Contacts between the two chains:
Residue L100 in protein 1 is in contact with residue N36 in protein 2 (closest heavy-atom distance 3.1 Å).
Residue F68 in protein 1 is in contact with residue F68 in protein 2 (closest heavy-atom distance 3.3 Å).
Residue H93 in protein 1 contacts residue Y39 in protein 2 (closest heavy-atom distance 3.5 Å).
Residue W50 in protein 1 contacts residue Q82 in protein 2 (closest heavy-atom distance 2.9 Å).
Residue H93 in protein 1 interacts with residue S40 in protein 2 (closest heavy-atom distance 3.4 Å).
Residue F14 in protein 1 contacts residue Q126 in protein 2 (closest heavy-atom distance 3.5 Å).
Residue S40 in protein 1 is in contact with residue I97 in protein 2 (closest heavy-atom distance 3.5 Å).
Residue K11 in protein 1 contacts residue Q126 in protein 2 (closest heavy-atom distance 3.6 Å).
Residue S65 in protein 1 interacts with residue F68 in protein 2 (closest heavy-atom distance 4.2 Å).
Residue K15 in protein 1 contacts residue K119 in protein 2 (closest heavy-atom distance 3.2 Å).
Residue Q115 in protein 1 is in contact with residue K26 in protein 2 (closest heavy-atom distance 3.9 Å).
Residue W50 in protein 1 contacts residue R85 in protein 2 (closest heavy-atom distance 4.1 Å).
Residue S40 in protein 1 interacts with residue H93 in protein 2 (closest heavy-atom distance 2.9 Å).
Residue G61 in protein 1 contacts residue F75 in protein 2 (closest heavy-atom distance 3.5 Å).
Residue I89 in protein 1 is in contact with residue L47 in protein 2 (closest heavy-atom distance 3.7 Å).
Residue L47 in protein 1 is in contact with residue K90 in protein 2 (closest heavy-atom distance 3.5 Å).
Residue I97 in protein 1 interacts with residue S40 in protein 2 (closest heavy-atom distance 3.1 Å).
Residue I21 in protein 1 contacts residue L118 in protein 2 (closest heavy-atom distance 3.9 Å).
Residue Q115 in protein 1 is in contact with residue E22 in protein 2 (closest heavy-atom distance 3.6 Å).
Residue T10 in protein 1 is in contact with residue Q126 in protein 2 (closest heavy-atom distance 3.9 Å).
Residue E22 in protein 1 is in contact with residue Q115 in protein 2 (closest heavy-atom distance 3.0 Å).
Residue F68 in protein 1 is in contact with residue S65 in protein 2 (closest heavy-atom distance 3.6 Å).
Residue F75 in protein 1 contacts residue F57 in protein 2 (closest heavy-atom distance 3.8 Å).
Residue E104 in protein 1 interacts with residue Q33 in protein 2 (closest heavy-atom distance 3.8 Å).
Residue E58 in protein 1 interacts with residue R79 in protein 2 (closest heavy-atom distance 2.7 Å).
Residue F43 in protein 1 is in contact with residue I89 in protein 2 (closest heavy-atom distance 3.7 Å).
Residue F75 in protein 1 contacts residue G61 in protein 2 (closest heavy-atom distance 4.0 Å).
Residue F14 in protein 1 is in contact with residue L125 in protein 2 (closest heavy-atom distance 3.6 Å).
Residue Q72 in protein 1 is in contact with residue E62 in protein 2 (closest heavy-atom distance 4.1 Å).
Residue Q82 in protein 1 contacts residue I54 in protein 2 (closest heavy-atom distance 4.1 Å).
Residue N36 in protein 1 is in contact with residue L100 in protein 2 (closest heavy-atom distance 3.2 Å).
Residue K90 in protein 1 is in contact with residue E51 in protein 2 (closest heavy-atom distance 3.1 Å).
Residue T114 in protein 1 contacts residue W25 in protein 2 (closest heavy-atom distance 2.8 Å).
Residue R79 in protein 1 interacts with residue E58 in protein 2 (closest heavy-atom distance 3.6 Å).
Residue L47 in protein 1 interacts with residue I89 in protein 2 (closest heavy-atom distance 3.9 Å).
Residue K119 in protein 1 interacts with residue N18 in protein 2 (closest heavy-atom distance 3.5 Å).
Residue I89 in protein 1 is in contact with residue F43 in protein 2 (closest heavy-atom distance 4.2 Å).
Residue K119 in protein 1 contacts residue E22 in protein 2 (closest heavy-atom distance 3.8 Å).
Residue L118 in protein 1 contacts residue N18 in protein 2 (closest heavy-atom distance 4.0 Å).
Residue I54 in protein 1 interacts with residue Q82 in protein 2 (closest heavy-atom distance 3.8 Å).
Residue D108 in protein 1 is in contact with residue W25 in protein 2 (closest heavy-atom distance 4.1 Å).
Residue Q72 in protein 1 contacts residue R69 in protein 2 (closest heavy-atom distance 3.8 Å).
Residue L125 in protein 1 is in contact with residue F14 in protein 2 (closest heavy-atom distance 3.7 Å).
Residue F43 in protein 1 contacts residue H93 in protein 2 (closest heavy-atom distance 3.3 Å).
Residue N18 in protein 1 contacts residue L118 in protein 2 (closest heavy-atom distance 4.0 Å).
Residue Q126 in protein 1 is in contact with residue K11 in protein 2 (closest heavy-atom distance 3.3 Å).
Residue Q33 in protein 1 is in contact with residue E104 in protein 2 (closest heavy-atom distance 3.3 Å).
Residue E22 in protein 1 contacts residue L118 in protein 2 (closest heavy-atom distance 4.1 Å).
Residue Q126 in protein 1 is in contact with residue F14 in protein 2 (closest heavy-atom distance 3.1 Å).
Residue S65 in protein 1 is in contact with residue Q72 in protein 2 (closest heavy-atom distance 3.0 Å).
Residue Q72 in protein 1 interacts with residue S65 in protein 2 (closest heavy-atom distance 2.2 Å).
Residue L64 in protein 1 contacts residue F68 in protein 2 (closest heavy-atom distance 3.8 Å).
Residue Q72 in protein 1 contacts residue G61 in protein 2 (closest heavy-atom distance 4.2 Å).
Residue I54 in protein 1 interacts with residue S83 in protein 2 (closest heavy-atom distance 3.3 Å).
Residue K90 in protein 1 contacts residue L47 in protein 2 (closest heavy-atom distance 3.9 Å).
Residue N18 in protein 1 contacts residue K119 in protein 2 (closest heavy-atom distance 3.7 Å).
Residue F57 in protein 1 contacts residue F75 in protein 2 (closest heavy-atom distance 3.2 Å).
Residue Q115 in protein 1 is in contact with residue W25 in protein 2 (closest heavy-atom distance 3.5 Å).
Residue Y39 in protein 1 contacts residue H93 in protein 2 (closest heavy-atom distance 3.7 Å).
Residue H93 in protein 1 contacts residue F43 in protein 2 (closest heavy-atom distance 3.2 Å).

The following describes two proteins that form a bound complex.

Sequence of protein 1:
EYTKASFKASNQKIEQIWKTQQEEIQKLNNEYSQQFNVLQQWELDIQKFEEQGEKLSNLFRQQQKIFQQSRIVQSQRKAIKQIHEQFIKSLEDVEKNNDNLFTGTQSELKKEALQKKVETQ

Sequence of protein 2:
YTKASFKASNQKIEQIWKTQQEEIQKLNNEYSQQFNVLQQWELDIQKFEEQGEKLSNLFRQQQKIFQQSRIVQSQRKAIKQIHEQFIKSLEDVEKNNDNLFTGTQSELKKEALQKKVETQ